Contacts between the two chains:
Residue K20 in the second protein interacts with residue Q55 in the first protein (closest heavy-atom distance 2.8 Å).
Residue V17 in the second protein is in contact with residue V57 in the first protein (closest heavy-atom distance 3.0 Å).
Residue Y19 in the second protein interacts with residue H45 in the first protein (closest heavy-atom distance 3.4 Å).
Residue V18 in the second protein interacts with residue L62 in the first protein (closest heavy-atom distance 3.7 Å).
Residue D145 in the second protein interacts with residue F65 in the first protein (closest heavy-atom distance 3.6 Å).
Residue I70 in the second protein contacts residue F42 in the first protein (closest heavy-atom distance 3.7 Å).
Residue V18 in the second protein contacts residue V57 in the first protein (closest heavy-atom distance 2.7 Å).
Residue A31 in the second protein contacts residue Y66 in the first protein (closest heavy-atom distance 3.7 Å).
Residue D127 in the second protein is in contact with residue R71 in the first protein (closest heavy-atom distance 3.1 Å).
Residue Y77 in the second protein is in contact with residue F42 in the first protein (closest heavy-atom distance 3.2 Å).
Residue F82 in the second protein is in contact with residue L62 in the first protein (closest heavy-atom distance 3.7 Å).
Residue V18 in the second protein interacts with residue Q55 in the first protein (closest heavy-atom distance 3.6 Å).
Residue T14 in the second protein is in contact with residue Y67 in the first protein (closest heavy-atom distance 3.5 Å).
Residue L32 in the second protein contacts residue W54 in the first protein (closest heavy-atom distance 3.7 Å).
Residue T14 in the second protein contacts residue K59 in the first protein (closest heavy-atom distance 3.6 Å).
Residue Y19 in the second protein interacts with residue P47 in the first protein (closest heavy-atom distance 3.0 Å).
Residue Y77 in the second protein interacts with residue H45 in the first protein (closest heavy-atom distance 2.8 Å).
Residue K75 in the second protein is in contact with residue Q43 in the first protein (closest heavy-atom distance 2.7 Å).
Residue T47 in the second protein interacts with residue P70 in the first protein (closest heavy-atom distance 3.4 Å).
Residue L32 in the second protein contacts residue F40 in the first protein (closest heavy-atom distance 3.7 Å).
Residue N132 in the second protein contacts residue R68 in the first protein (closest heavy-atom distance 2.6 Å).
Residue V17 in the second protein contacts residue E56 in the first protein (closest heavy-atom distance 3.1 Å).
Residue L83 in the second protein contacts residue P63 in the first protein (closest heavy-atom distance 3.3 Å).
Residue Y15 in the second protein interacts with residue K59 in the first protein (closest heavy-atom distance 3.3 Å).
Residue V17 in the second protein is in contact with residue K59 in the first protein (closest heavy-atom distance 3.2 Å).
Residue L134 in the second protein is in contact with residue P63 in the first protein (closest heavy-atom distance 3.6 Å).
Residue D145 in the second protein interacts with residue R68 in the first protein (closest heavy-atom distance 3.5 Å).
Residue N23 in the second protein is in contact with residue Y52 in the first protein (closest heavy-atom distance 3.4 Å).
Residue D68 in the second protein contacts residue W38 in the first protein (closest heavy-atom distance 2.8 Å).
Residue K24 in the second protein interacts with residue K51 in the first protein (closest heavy-atom distance 3.3 Å).
Residue A21 in the second protein interacts with residue W54 in the first protein (closest heavy-atom distance 3.5 Å).
Residue Y19 in the second protein contacts residue E56 in the first protein (closest heavy-atom distance 3.2 Å).
Residue G16 in the second protein is in contact with residue K59 in the first protein (closest heavy-atom distance 3.0 Å).
Residue Y19 in the second protein interacts with residue Q55 in the first protein (closest heavy-atom distance 3.7 Å).
Residue A21 in the second protein is in contact with residue E53 in the first protein (closest heavy-atom distance 3.5 Å).
Residue V18 in the second protein contacts residue E56 in the first protein (closest heavy-atom distance 3.5 Å).
Residue H71 in the second protein is in contact with residue M30 in the first protein (closest heavy-atom distance 3.2 Å).
Residue E81 in the second protein interacts with residue Y66 in the first protein (closest heavy-atom distance 2.7 Å).
Residue K75 in the second protein interacts with residue F42 in the first protein (closest heavy-atom distance 2.6 Å).
Residue V79 in the second protein is in contact with residue W38 in the first protein (closest heavy-atom distance 3.5 Å).
Residue Q131 in the second protein interacts with residue R68 in the first protein (closest heavy-atom distance 3.1 Å).
Residue Y19 in the second protein is in contact with residue F40 in the first protein (closest heavy-atom distance 3.6 Å).
Residue R22 in the second protein interacts with residue K51 in the first protein (closest heavy-atom distance 3.3 Å).
Residue L134 in the second protein interacts with residue Y66 in the first protein (closest heavy-atom distance 3.3 Å).
Residue K33 in the second protein interacts with residue Y66 in the first protein (closest heavy-atom distance 3.3 Å).
Residue I70 in the second protein is in contact with residue M30 in the first protein (closest heavy-atom distance 3.6 Å).
Residue L83 in the second protein interacts with residue Y66 in the first protein (closest heavy-atom distance 3.0 Å).
Residue G16 in the second protein interacts with residue E58 in the first protein (closest heavy-atom distance 3.6 Å).
Residue Q85 in the second protein is in contact with residue P63 in the first protein (closest heavy-atom distance 3.6 Å).
Residue F82 in the second protein is in contact with residue Y66 in the first protein (closest heavy-atom distance 3.5 Å).
Residue R22 in the second protein contacts residue Y52 in the first protein (closest heavy-atom distance 3.1 Å).
Residue K33 in the second protein is in contact with residue F65 in the first protein (closest heavy-atom distance 2.9 Å).
Residue D68 in the second protein is in contact with residue S34 in the first protein (closest heavy-atom distance 3.0 Å).
Residue L148 in the second protein interacts with residue R71 in the first protein (closest heavy-atom distance 3.2 Å).
Residue H84 in the second protein contacts residue P63 in the first protein (closest heavy-atom distance 3.5 Å).
Residue Y19 in the second protein is in contact with residue W54 in the first protein (closest heavy-atom distance 3.7 Å).
Residue K20 in the second protein interacts with residue W54 in the first protein (closest heavy-atom distance 3.2 Å).
Residue K33 in the second protein is in contact with residue R68 in the first protein (closest heavy-atom distance 3.1 Å).
Residue N23 in the second protein interacts with residue K51 in the first protein (closest heavy-atom distance 2.7 Å).
Residue R22 in the second protein interacts with residue E53 in the first protein (closest heavy-atom distance 2.8 Å).

Sequence of the second protein:
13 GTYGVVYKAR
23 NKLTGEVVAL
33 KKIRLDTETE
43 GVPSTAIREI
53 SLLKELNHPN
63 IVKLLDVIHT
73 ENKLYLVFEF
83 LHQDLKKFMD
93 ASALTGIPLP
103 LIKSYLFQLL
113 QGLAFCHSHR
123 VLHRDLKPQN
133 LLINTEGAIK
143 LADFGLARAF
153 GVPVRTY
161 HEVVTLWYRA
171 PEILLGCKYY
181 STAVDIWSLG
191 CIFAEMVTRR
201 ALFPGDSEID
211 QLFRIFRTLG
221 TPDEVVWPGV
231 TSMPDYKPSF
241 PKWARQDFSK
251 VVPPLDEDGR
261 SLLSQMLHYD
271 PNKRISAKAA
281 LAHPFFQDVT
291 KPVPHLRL

Sequence of the first protein:
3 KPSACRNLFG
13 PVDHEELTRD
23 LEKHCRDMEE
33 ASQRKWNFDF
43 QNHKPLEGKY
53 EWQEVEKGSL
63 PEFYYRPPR

This data describes a binding interaction between two proteins.